Contacts between the two chains:
Residue M16 in the first protein interacts with residue I6 in the second protein (closest heavy-atom distance 4.7 Å).
Residue I50 in the first protein interacts with residue I6 in the second protein (closest heavy-atom distance 4.2 Å).
Residue M16 in the first protein contacts residue P7 in the second protein (closest heavy-atom distance 4.0 Å).
Residue Q45 in the first protein contacts residue P8 in the second protein (closest heavy-atom distance 3.2 Å).
Residue T15 in the first protein interacts with residue P7 in the second protein (closest heavy-atom distance 4.2 Å).
Residue V37 in the first protein interacts with residue P3 in the second protein (closest heavy-atom distance 4.0 Å).
Residue T40 in the first protein is in contact with residue I6 in the second protein (closest heavy-atom distance 4.0 Å).
Residue I13 in the first protein contacts residue I6 in the second protein (closest heavy-atom distance 4.0 Å).
Residue Q36 in the first protein contacts residue V4 in the second protein (closest heavy-atom distance 4.0 Å).
Residue G80 in the first protein interacts with residue P3 in the second protein (closest heavy-atom distance 4.0 Å).
Residue E14 in the first protein is in contact with residue I6 in the second protein (closest heavy-atom distance 4.4 Å).
Residue V86 in the first protein interacts with residue I6 in the second protein (closest heavy-atom distance 4.4 Å).
Residue V48 in the first protein is in contact with residue P8 in the second protein (closest heavy-atom distance 4.3 Å).
Residue S39 in the first protein contacts residue Y5 in the second protein (closest heavy-atom distance 3.3 Å).
Residue F38 in the first protein interacts with residue P3 in the second protein (closest heavy-atom distance 4.4 Å).
Residue S39 in the first protein contacts residue I6 in the second protein (closest heavy-atom distance 3.0 Å).
Residue E14 in the first protein interacts with residue P7 in the second protein (closest heavy-atom distance 4.5 Å).
Residue T15 in the first protein contacts residue V4 in the second protein (closest heavy-atom distance 3.3 Å).
Residue T49 in the first protein contacts residue I6 in the second protein (closest heavy-atom distance 3.1 Å).
Residue T21 in the first protein interacts with residue V4 in the second protein (closest heavy-atom distance 4.1 Å).
Residue Q45 in the first protein is in contact with residue I6 in the second protein (closest heavy-atom distance 3.0 Å).
Residue I84 in the first protein contacts residue I6 in the second protein (closest heavy-atom distance 4.7 Å).
Residue F38 in the first protein contacts residue I6 in the second protein (closest heavy-atom distance 3.2 Å).
Residue F38 in the first protein contacts residue Y5 in the second protein (closest heavy-atom distance 5.0 Å).
Residue A47 in the first protein contacts residue P9 in the second protein (closest heavy-atom distance 3.5 Å).
Residue V48 in the first protein interacts with residue I6 in the second protein (closest heavy-atom distance 3.8 Å).
Residue E42 in the first protein interacts with residue P8 in the second protein (closest heavy-atom distance 4.5 Å).
Residue A41 in the first protein is in contact with residue Y5 in the second protein (closest heavy-atom distance 3.7 Å).
Residue T49 in the first protein is in contact with residue P8 in the second protein (closest heavy-atom distance 3.5 Å).
Residue A41 in the first protein contacts residue P7 in the second protein (closest heavy-atom distance 4.2 Å).
Residue F38 in the first protein interacts with residue V4 in the second protein (closest heavy-atom distance 3.5 Å).
Residue T49 in the first protein contacts residue P9 in the second protein (closest heavy-atom distance 3.8 Å).
Residue T15 in the first protein is in contact with residue Y5 in the second protein (closest heavy-atom distance 3.4 Å).
Residue T49 in the first protein interacts with residue P7 in the second protein (closest heavy-atom distance 3.2 Å).
Residue G80 in the first protein contacts residue Y5 in the second protein (closest heavy-atom distance 3.5 Å).
Residue Q45 in the first protein contacts residue P7 in the second protein (closest heavy-atom distance 3.3 Å).
Residue T15 in the first protein is in contact with residue I6 in the second protein (closest heavy-atom distance 4.4 Å).
Residue T40 in the first protein contacts residue Y5 in the second protein (closest heavy-atom distance 3.4 Å).
Residue N70 in the first protein is in contact with residue P9 in the second protein (closest heavy-atom distance 3.5 Å).
Residue A47 in the first protein contacts residue P8 in the second protein (closest heavy-atom distance 3.4 Å).
Residue V48 in the first protein is in contact with residue P7 in the second protein (closest heavy-atom distance 3.7 Å).
Residue S39 in the first protein contacts residue V4 in the second protein (closest heavy-atom distance 3.1 Å).
Residue A47 in the first protein contacts residue P7 in the second protein (closest heavy-atom distance 4.5 Å).
Residue M16 in the first protein interacts with residue Y5 in the second protein (closest heavy-atom distance 2.9 Å).
Residue V48 in the first protein interacts with residue P9 in the second protein (closest heavy-atom distance 3.9 Å).
Residue V37 in the first protein contacts residue V4 in the second protein (closest heavy-atom distance 4.8 Å).
Residue A41 in the first protein interacts with residue I6 in the second protein (closest heavy-atom distance 3.4 Å).
Residue S39 in the first protein is in contact with residue P3 in the second protein (closest heavy-atom distance 4.0 Å).
Residue R79 in the first protein is in contact with residue Y5 in the second protein (closest heavy-atom distance 4.2 Å).

Sequence of the first protein:
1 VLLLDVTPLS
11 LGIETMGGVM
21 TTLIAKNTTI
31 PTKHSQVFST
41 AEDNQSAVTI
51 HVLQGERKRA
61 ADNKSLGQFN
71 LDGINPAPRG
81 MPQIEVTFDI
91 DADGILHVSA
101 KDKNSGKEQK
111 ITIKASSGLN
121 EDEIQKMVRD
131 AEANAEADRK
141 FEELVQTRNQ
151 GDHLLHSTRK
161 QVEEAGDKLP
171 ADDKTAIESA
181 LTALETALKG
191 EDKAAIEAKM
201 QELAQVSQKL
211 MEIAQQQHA

Sequence of the second protein:
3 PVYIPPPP

This data describes a binding interaction between two proteins.